Sequence of the first protein:
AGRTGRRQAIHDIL

Sequence of the second protein:
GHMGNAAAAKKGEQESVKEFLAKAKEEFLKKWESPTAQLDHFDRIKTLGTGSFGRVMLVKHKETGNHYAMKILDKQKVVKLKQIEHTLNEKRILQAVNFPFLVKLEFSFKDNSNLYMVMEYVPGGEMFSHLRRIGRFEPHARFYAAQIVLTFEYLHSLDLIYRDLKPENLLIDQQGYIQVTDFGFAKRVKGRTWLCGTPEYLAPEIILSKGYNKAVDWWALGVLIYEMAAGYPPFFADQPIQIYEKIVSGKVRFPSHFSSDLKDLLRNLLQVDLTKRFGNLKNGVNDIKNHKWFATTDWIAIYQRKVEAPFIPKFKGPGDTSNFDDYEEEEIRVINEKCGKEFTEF

The following describes two proteins that form a bound complex.

Interface contacts:
Residue T204 in the second protein contacts residue Q10 in the first protein (closest heavy-atom distance 3.9 Å).
Residue F190 in the second protein interacts with residue A11 in the first protein (closest heavy-atom distance 3.6 Å).
Residue I249 in the second protein interacts with residue R5 in the first protein (closest heavy-atom distance 4.1 Å).
Residue P172 in the second protein is in contact with residue R9 in the first protein (closest heavy-atom distance 3.5 Å).
Residue A243 in the second protein interacts with residue G4 in the first protein (closest heavy-atom distance 3.6 Å).
Residue F190 in the second protein interacts with residue I12 in the first protein (closest heavy-atom distance 3.5 Å).
Residue S133 in the second protein interacts with residue R8 in the first protein (closest heavy-atom distance 3.2 Å).
Residue P205 in the second protein interacts with residue Q10 in the first protein (closest heavy-atom distance 3.9 Å).
Residue F242 in the second protein is in contact with residue G4 in the first protein (closest heavy-atom distance 3.4 Å).
Residue T204 in the second protein contacts residue A11 in the first protein (closest heavy-atom distance 3.7 Å).
Residue P239 in the second protein interacts with residue R9 in the first protein (closest heavy-atom distance 4.0 Å).
Residue F190 in the second protein is in contact with residue H13 in the first protein (closest heavy-atom distance 3.8 Å).
Residue K171 in the second protein interacts with residue R9 in the first protein (closest heavy-atom distance 2.8 Å).
Residue D244 in the second protein interacts with residue R5 in the first protein (closest heavy-atom distance 3.6 Å).
Residue P205 in the second protein interacts with residue R5 in the first protein (closest heavy-atom distance 3.7 Å).
Residue D244 in the second protein interacts with residue G4 in the first protein (closest heavy-atom distance 3.4 Å).
Residue R136 in the second protein interacts with residue R9 in the first protein (closest heavy-atom distance 3.6 Å).
Residue D244 in the second protein is in contact with residue A3 in the first protein (closest heavy-atom distance 3.8 Å).
Residue I213 in the second protein interacts with residue I15 in the first protein (closest heavy-atom distance 4.3 Å).
Residue F132 in the second protein interacts with residue T6 in the first protein (closest heavy-atom distance 3.5 Å).
Residue E173 in the second protein contacts residue R8 in the first protein (closest heavy-atom distance 3.6 Å).
Residue E173 in the second protein interacts with residue R9 in the first protein (closest heavy-atom distance 2.9 Å).
Residue E173 in the second protein is in contact with residue G7 in the first protein (closest heavy-atom distance 4.2 Å).
Residue F242 in the second protein contacts residue A3 in the first protein (closest heavy-atom distance 3.5 Å).
Residue F132 in the second protein interacts with residue R8 in the first protein (closest heavy-atom distance 3.5 Å).
Residue G55 in the second protein is in contact with residue Q10 in the first protein (closest heavy-atom distance 3.8 Å).
Residue C202 in the second protein is in contact with residue I12 in the first protein (closest heavy-atom distance 3.4 Å).
Residue L201 in the second protein interacts with residue H13 in the first protein (closest heavy-atom distance 3.0 Å).
Residue L201 in the second protein contacts residue I15 in the first protein (closest heavy-atom distance 3.9 Å).
Residue D169 in the second protein contacts residue A11 in the first protein (closest heavy-atom distance 4.3 Å).
Residue L208 in the second protein interacts with residue I15 in the first protein (closest heavy-atom distance 3.9 Å).
Residue L85 in the second protein interacts with residue H13 in the first protein (closest heavy-atom distance 4.1 Å).
Residue E206 in the second protein contacts residue R5 in the first protein (closest heavy-atom distance 2.8 Å).
Residue S56 in the second protein interacts with residue A11 in the first protein (closest heavy-atom distance 4.2 Å).
Residue S56 in the second protein contacts residue Q10 in the first protein (closest heavy-atom distance 4.0 Å).
Residue F132 in the second protein is in contact with residue R9 in the first protein (closest heavy-atom distance 4.1 Å).
Residue L201 in the second protein contacts residue D14 in the first protein (closest heavy-atom distance 3.3 Å).
Residue G203 in the second protein is in contact with residue A11 in the first protein (closest heavy-atom distance 3.3 Å).
Residue D331 in the second protein interacts with residue R8 in the first protein (closest heavy-atom distance 2.9 Å).
Residue A243 in the second protein is in contact with residue A3 in the first protein (closest heavy-atom distance 3.3 Å).
Residue Y333 in the second protein interacts with residue R8 in the first protein (closest heavy-atom distance 3.2 Å).
Residue Y207 in the second protein interacts with residue R9 in the first protein (closest heavy-atom distance 4.0 Å).
Residue L201 in the second protein interacts with residue I12 in the first protein (closest heavy-atom distance 4.1 Å).
Residue E130 in the second protein interacts with residue R8 in the first protein (closest heavy-atom distance 2.8 Å).
Residue S56 in the second protein interacts with residue H13 in the first protein (closest heavy-atom distance 3.6 Å).
Residue P205 in the second protein is in contact with residue I12 in the first protein (closest heavy-atom distance 4.0 Å).
Residue A243 in the second protein is in contact with residue R5 in the first protein (closest heavy-atom distance 3.7 Å).
Residue F132 in the second protein is in contact with residue G7 in the first protein (closest heavy-atom distance 3.5 Å).
Residue T204 in the second protein is in contact with residue R9 in the first protein (closest heavy-atom distance 3.7 Å).
Residue K171 in the second protein interacts with residue A11 in the first protein (closest heavy-atom distance 3.7 Å).
Residue G203 in the second protein interacts with residue I12 in the first protein (closest heavy-atom distance 2.7 Å).
Residue E206 in the second protein interacts with residue R9 in the first protein (closest heavy-atom distance 3.5 Å).
Residue E233 in the second protein is in contact with residue R9 in the first protein (closest heavy-atom distance 2.9 Å).
Residue R136 in the second protein is in contact with residue T6 in the first protein (closest heavy-atom distance 2.9 Å).
Residue Y250 in the second protein is in contact with residue I15 in the first protein (closest heavy-atom distance 3.9 Å).
Residue P246 in the second protein contacts residue R5 in the first protein (closest heavy-atom distance 4.3 Å).
Residue K171 in the second protein contacts residue Q10 in the first protein (closest heavy-atom distance 4.0 Å).
Residue Q87 in the second protein is in contact with residue H13 in the first protein (closest heavy-atom distance 3.5 Å).
Residue F242 in the second protein is in contact with residue R5 in the first protein (closest heavy-atom distance 3.4 Å).
Residue Y250 in the second protein interacts with residue I12 in the first protein (closest heavy-atom distance 4.2 Å).